Sequence of chain A:
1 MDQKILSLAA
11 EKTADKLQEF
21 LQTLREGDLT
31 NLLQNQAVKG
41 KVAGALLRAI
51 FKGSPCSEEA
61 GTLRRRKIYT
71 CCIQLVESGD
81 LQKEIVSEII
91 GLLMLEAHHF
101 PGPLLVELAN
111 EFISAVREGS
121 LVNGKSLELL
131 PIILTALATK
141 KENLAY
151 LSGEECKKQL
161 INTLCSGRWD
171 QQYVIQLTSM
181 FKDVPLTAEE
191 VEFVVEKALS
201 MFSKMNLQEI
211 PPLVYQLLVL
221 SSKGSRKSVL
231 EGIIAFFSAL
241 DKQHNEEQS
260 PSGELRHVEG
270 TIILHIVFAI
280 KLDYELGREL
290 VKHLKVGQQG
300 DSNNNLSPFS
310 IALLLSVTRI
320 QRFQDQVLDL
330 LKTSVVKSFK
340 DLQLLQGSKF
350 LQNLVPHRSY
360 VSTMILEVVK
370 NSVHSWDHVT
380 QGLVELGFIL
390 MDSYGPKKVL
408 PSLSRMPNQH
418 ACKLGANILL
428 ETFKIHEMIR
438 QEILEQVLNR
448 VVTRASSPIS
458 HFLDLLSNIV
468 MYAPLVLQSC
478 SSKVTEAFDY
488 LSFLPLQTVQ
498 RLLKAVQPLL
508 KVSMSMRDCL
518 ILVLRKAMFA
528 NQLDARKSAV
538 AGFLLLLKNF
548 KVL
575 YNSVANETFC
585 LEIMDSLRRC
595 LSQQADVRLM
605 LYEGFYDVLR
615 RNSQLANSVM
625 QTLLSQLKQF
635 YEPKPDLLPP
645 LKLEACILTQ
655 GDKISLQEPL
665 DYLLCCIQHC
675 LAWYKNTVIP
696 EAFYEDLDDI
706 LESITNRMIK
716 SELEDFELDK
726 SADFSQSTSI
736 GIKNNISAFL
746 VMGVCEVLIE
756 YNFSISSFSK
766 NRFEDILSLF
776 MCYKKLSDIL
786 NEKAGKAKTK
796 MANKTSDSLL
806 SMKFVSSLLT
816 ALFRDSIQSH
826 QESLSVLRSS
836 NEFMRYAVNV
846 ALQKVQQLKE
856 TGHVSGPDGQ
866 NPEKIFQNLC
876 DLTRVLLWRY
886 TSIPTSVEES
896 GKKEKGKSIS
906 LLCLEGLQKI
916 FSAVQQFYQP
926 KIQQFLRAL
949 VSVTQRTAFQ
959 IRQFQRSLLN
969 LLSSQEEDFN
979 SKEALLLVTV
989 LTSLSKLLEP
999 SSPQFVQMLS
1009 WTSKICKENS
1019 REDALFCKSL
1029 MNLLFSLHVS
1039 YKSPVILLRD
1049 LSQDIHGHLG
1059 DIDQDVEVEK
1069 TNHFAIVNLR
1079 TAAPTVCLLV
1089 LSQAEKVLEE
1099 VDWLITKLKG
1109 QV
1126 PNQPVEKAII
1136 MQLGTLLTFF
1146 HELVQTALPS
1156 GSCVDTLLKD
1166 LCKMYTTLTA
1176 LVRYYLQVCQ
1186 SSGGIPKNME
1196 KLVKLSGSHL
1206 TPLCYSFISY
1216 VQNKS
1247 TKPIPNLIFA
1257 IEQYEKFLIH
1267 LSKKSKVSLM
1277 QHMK

Sequence of chain B:
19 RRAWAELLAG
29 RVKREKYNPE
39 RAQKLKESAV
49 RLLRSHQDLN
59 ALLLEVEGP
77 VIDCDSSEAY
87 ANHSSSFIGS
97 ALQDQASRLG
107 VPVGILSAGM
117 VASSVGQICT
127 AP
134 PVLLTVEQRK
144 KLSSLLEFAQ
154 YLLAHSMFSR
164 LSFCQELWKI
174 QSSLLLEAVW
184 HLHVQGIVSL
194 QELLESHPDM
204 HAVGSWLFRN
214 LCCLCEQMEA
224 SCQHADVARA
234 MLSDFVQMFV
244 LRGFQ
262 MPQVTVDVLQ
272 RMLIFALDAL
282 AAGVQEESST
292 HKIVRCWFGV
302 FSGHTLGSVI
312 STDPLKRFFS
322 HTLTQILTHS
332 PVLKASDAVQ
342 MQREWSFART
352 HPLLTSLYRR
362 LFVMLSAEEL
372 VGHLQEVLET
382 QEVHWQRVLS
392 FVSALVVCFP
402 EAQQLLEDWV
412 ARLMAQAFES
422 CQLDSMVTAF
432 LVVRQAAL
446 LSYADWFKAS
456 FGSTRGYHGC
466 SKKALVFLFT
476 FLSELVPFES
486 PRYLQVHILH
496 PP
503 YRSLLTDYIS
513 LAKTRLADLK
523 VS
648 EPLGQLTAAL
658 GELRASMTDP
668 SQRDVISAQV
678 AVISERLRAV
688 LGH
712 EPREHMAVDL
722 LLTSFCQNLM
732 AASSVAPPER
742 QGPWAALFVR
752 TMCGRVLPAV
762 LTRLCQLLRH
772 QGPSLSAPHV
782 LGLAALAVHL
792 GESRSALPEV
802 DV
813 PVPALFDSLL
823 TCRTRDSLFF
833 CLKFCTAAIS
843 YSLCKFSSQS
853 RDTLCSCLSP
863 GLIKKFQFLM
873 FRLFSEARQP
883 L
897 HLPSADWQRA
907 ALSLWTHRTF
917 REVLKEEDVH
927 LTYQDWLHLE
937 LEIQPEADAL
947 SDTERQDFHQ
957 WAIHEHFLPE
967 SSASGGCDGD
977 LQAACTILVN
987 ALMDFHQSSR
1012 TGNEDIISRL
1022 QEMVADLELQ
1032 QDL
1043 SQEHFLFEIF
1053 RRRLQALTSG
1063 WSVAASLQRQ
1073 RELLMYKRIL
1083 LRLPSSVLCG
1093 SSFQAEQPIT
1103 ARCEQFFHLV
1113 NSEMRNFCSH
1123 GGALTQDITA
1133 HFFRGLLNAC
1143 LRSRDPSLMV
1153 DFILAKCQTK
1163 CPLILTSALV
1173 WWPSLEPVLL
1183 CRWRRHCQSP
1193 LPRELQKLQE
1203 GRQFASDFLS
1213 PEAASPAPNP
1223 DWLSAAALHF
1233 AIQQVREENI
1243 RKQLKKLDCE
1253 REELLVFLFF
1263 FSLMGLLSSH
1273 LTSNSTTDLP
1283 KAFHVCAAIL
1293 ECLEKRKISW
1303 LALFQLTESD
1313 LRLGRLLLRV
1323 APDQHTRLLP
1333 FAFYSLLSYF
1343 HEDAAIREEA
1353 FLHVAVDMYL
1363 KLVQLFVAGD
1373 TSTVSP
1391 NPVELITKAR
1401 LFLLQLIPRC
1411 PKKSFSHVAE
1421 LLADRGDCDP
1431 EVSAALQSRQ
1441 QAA

These two protein chains interact to form a complex.

Interface contacts:
Residue Y503 in chain B is in contact with residue E719 in chain A (closest heavy-atom distance 4.2 Å).
Residue C465 in chain B is in contact with residue E722 in chain A (closest heavy-atom distance 4.6 Å).
Residue K468 in chain B contacts residue E719 in chain A (closest heavy-atom distance 3.9 Å).
Residue C465 in chain B contacts residue E648 in chain A (closest heavy-atom distance 4.6 Å).
Residue K468 in chain B interacts with residue D720 in chain A (closest heavy-atom distance 3.2 Å).
Residue S421 in chain B contacts residue K638 in chain A (closest heavy-atom distance 4.8 Å).